Sequence of the first protein:
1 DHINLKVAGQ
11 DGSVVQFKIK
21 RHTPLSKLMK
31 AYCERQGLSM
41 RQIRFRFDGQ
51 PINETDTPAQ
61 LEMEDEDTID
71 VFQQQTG

This data describes a binding interaction between two proteins.

Interface contacts:
Residue V14 in the first protein is in contact with residue G4 in the second protein (closest heavy-atom distance 2.8 Å).
Residue A31 in the first protein contacts residue I6 in the second protein (closest heavy-atom distance 4.1 Å).
Residue Y32 in the first protein contacts residue I6 in the second protein (closest heavy-atom distance 4.2 Å).
Residue F17 in the first protein contacts residue I8 in the second protein (closest heavy-atom distance 3.9 Å).
Residue R35 in the first protein contacts residue I6 in the second protein (closest heavy-atom distance 3.6 Å).
Residue F17 in the first protein interacts with residue I6 in the second protein (closest heavy-atom distance 3.1 Å).
Residue V15 in the first protein is in contact with residue C5 in the second protein (closest heavy-atom distance 4.6 Å).
Residue K18 in the first protein interacts with residue I6 in the second protein (closest heavy-atom distance 2.8 Å).
Residue S13 in the first protein is in contact with residue T2 in the second protein (closest heavy-atom distance 4.0 Å).
Residue H22 in the first protein contacts residue D10 in the second protein (closest heavy-atom distance 3.6 Å).
Residue T23 in the first protein interacts with residue I8 in the second protein (closest heavy-atom distance 3.6 Å).
Residue V15 in the first protein contacts residue G4 in the second protein (closest heavy-atom distance 3.0 Å).
Residue V15 in the first protein is in contact with residue I6 in the second protein (closest heavy-atom distance 3.7 Å).
Residue K18 in the first protein is in contact with residue I8 in the second protein (closest heavy-atom distance 3.1 Å).
Residue L28 in the first protein contacts residue I8 in the second protein (closest heavy-atom distance 3.6 Å).
Residue Q16 in the first protein interacts with residue C5 in the second protein (closest heavy-atom distance 3.5 Å).
Residue A31 in the first protein contacts residue I8 in the second protein (closest heavy-atom distance 4.2 Å).
Residue K18 in the first protein is in contact with residue V7 in the second protein (closest heavy-atom distance 3.2 Å).
Residue Q16 in the first protein contacts residue I6 in the second protein (closest heavy-atom distance 2.8 Å).
Residue K27 in the first protein contacts residue I8 in the second protein (closest heavy-atom distance 3.8 Å).
Residue G12 in the first protein is in contact with residue D1 in the second protein (closest heavy-atom distance 4.8 Å).
Residue P24 in the first protein contacts residue I8 in the second protein (closest heavy-atom distance 4.0 Å).
Residue R35 in the first protein contacts residue C5 in the second protein (closest heavy-atom distance 3.4 Å).
Residue V14 in the first protein interacts with residue A3 in the second protein (closest heavy-atom distance 3.5 Å).
Residue R35 in the first protein is in contact with residue G4 in the second protein (closest heavy-atom distance 4.9 Å).
Residue I19 in the first protein is in contact with residue I8 in the second protein (closest heavy-atom distance 3.5 Å).
Residue Q16 in the first protein contacts residue G4 in the second protein (closest heavy-atom distance 2.7 Å).
Residue K20 in the first protein contacts residue I8 in the second protein (closest heavy-atom distance 4.6 Å).
Residue K27 in the first protein interacts with residue D10 in the second protein (closest heavy-atom distance 2.6 Å).
Residue P24 in the first protein interacts with residue D10 in the second protein (closest heavy-atom distance 3.2 Å).
Residue V14 in the first protein is in contact with residue T2 in the second protein (closest heavy-atom distance 3.5 Å).
Residue H22 in the first protein contacts residue E12 in the second protein (closest heavy-atom distance 4.8 Å).
Residue T23 in the first protein contacts residue D10 in the second protein (closest heavy-atom distance 3.6 Å).

Sequence of the second protein:
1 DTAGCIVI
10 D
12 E